Sequence of protein 2:
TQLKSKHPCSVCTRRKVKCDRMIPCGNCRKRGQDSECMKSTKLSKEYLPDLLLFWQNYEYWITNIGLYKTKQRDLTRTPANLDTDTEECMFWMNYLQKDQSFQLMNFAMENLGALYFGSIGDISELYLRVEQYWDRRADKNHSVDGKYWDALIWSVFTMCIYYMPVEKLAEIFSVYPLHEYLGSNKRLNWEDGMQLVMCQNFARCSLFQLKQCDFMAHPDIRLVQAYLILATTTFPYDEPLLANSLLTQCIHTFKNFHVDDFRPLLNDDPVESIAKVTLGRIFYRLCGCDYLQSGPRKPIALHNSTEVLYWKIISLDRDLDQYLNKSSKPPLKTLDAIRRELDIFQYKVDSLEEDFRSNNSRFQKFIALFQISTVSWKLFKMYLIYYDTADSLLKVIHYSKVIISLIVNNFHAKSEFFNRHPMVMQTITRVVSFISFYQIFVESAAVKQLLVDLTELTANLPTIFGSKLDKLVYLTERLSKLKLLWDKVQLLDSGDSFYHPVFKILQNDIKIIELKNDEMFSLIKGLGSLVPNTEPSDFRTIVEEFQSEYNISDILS

This data describes a binding interaction between two proteins.

Interface contacts:
Residue S729 in protein 1 is in contact with residue Q542 in protein 2 (closest heavy-atom distance 2.9 Å).
Residue D695 in protein 1 contacts residue E586 in protein 2 (closest heavy-atom distance 3.9 Å).
Residue F719 in protein 1 interacts with residue Y534 in protein 2 (closest heavy-atom distance 3.8 Å).
Residue N691 in protein 1 contacts residue S588 in protein 2 (closest heavy-atom distance 4.6 Å).
Residue S724 in protein 1 interacts with residue E586 in protein 2 (closest heavy-atom distance 3.6 Å).
Residue D695 in protein 1 interacts with residue P587 in protein 2 (closest heavy-atom distance 2.9 Å).
Residue Y593 in protein 1 contacts residue T585 in protein 2 (closest heavy-atom distance 3.7 Å).
Residue V730 in protein 1 contacts residue Q542 in protein 2 (closest heavy-atom distance 3.4 Å).
Residue S726 in protein 1 contacts residue Y534 in protein 2 (closest heavy-atom distance 4.5 Å).
Residue N706 in protein 1 contacts residue D528 in protein 2 (closest heavy-atom distance 3.7 Å).
Residue L725 in protein 1 interacts with residue Y534 in protein 2 (closest heavy-atom distance 3.3 Å).
Residue F719 in protein 1 is in contact with residue S529 in protein 2 (closest heavy-atom distance 3.5 Å).
Residue K727 in protein 1 contacts residue K539 in protein 2 (closest heavy-atom distance 3.6 Å).
Residue V730 in protein 1 contacts residue F533 in protein 2 (closest heavy-atom distance 4.3 Å).
Residue R712 in protein 1 interacts with residue S529 in protein 2 (closest heavy-atom distance 3.9 Å).
Residue S724 in protein 1 interacts with residue N584 in protein 2 (closest heavy-atom distance 3.2 Å).
Residue Y728 in protein 1 interacts with residue P536 in protein 2 (closest heavy-atom distance 4.1 Å).
Residue Y728 in protein 1 contacts residue K539 in protein 2 (closest heavy-atom distance 3.8 Å).
Residue S724 in protein 1 is in contact with residue T585 in protein 2 (closest heavy-atom distance 3.2 Å).
Residue V730 in protein 1 is in contact with residue D60 in protein 2 (closest heavy-atom distance 4.5 Å).
Residue S705 in protein 1 is in contact with residue S529 in protein 2 (closest heavy-atom distance 3.9 Å).
Residue S724 in protein 1 contacts residue P587 in protein 2 (closest heavy-atom distance 4.8 Å).
Residue H694 in protein 1 interacts with residue N584 in protein 2 (closest heavy-atom distance 4.0 Å).
Residue Y728 in protein 1 interacts with residue R591 in protein 2 (closest heavy-atom distance 4.0 Å).
Residue R712 in protein 1 is in contact with residue D528 in protein 2 (closest heavy-atom distance 3.8 Å).
Residue M702 in protein 1 is in contact with residue P587 in protein 2 (closest heavy-atom distance 5.0 Å).
Residue Y728 in protein 1 contacts residue P587 in protein 2 (closest heavy-atom distance 4.8 Å).
Residue S729 in protein 1 interacts with residue F538 in protein 2 (closest heavy-atom distance 4.9 Å).
Residue H694 in protein 1 interacts with residue E586 in protein 2 (closest heavy-atom distance 3.8 Å).
Residue S729 in protein 1 is in contact with residue S532 in protein 2 (closest heavy-atom distance 4.7 Å).
Residue H694 in protein 1 contacts residue T585 in protein 2 (closest heavy-atom distance 3.3 Å).
Residue D695 in protein 1 contacts residue S588 in protein 2 (closest heavy-atom distance 3.6 Å).
Residue V690 in protein 1 contacts residue S588 in protein 2 (closest heavy-atom distance 4.0 Å).
Residue Y728 in protein 1 interacts with residue F533 in protein 2 (closest heavy-atom distance 4.1 Å).
Residue L725 in protein 1 interacts with residue P587 in protein 2 (closest heavy-atom distance 3.6 Å).
Residue V730 in protein 1 interacts with residue L61 in protein 2 (closest heavy-atom distance 4.1 Å).
Residue S705 in protein 1 interacts with residue D528 in protein 2 (closest heavy-atom distance 3.9 Å).
Residue Y728 in protein 1 interacts with residue V594 in protein 2 (closest heavy-atom distance 4.5 Å).
Residue Q731 in protein 1 is in contact with residue Q542 in protein 2 (closest heavy-atom distance 2.8 Å).
Residue S729 in protein 1 contacts residue Y534 in protein 2 (closest heavy-atom distance 3.6 Å).
Residue A716 in protein 1 is in contact with residue S529 in protein 2 (closest heavy-atom distance 4.9 Å).
Residue K596 in protein 1 is in contact with residue N584 in protein 2 (closest heavy-atom distance 5.0 Å).
Residue Y728 in protein 1 interacts with residue H535 in protein 2 (closest heavy-atom distance 3.7 Å).
Residue N706 in protein 1 interacts with residue L527 in protein 2 (closest heavy-atom distance 4.0 Å).
Residue H694 in protein 1 contacts residue P587 in protein 2 (closest heavy-atom distance 4.2 Å).
Residue Y728 in protein 1 interacts with residue F538 in protein 2 (closest heavy-atom distance 3.2 Å).
Residue L725 in protein 1 interacts with residue T585 in protein 2 (closest heavy-atom distance 4.8 Å).
Residue M702 in protein 1 interacts with residue L527 in protein 2 (closest heavy-atom distance 4.1 Å).
Residue R712 in protein 1 contacts residue G530 in protein 2 (closest heavy-atom distance 4.7 Å).
Residue Y728 in protein 1 is in contact with residue Y534 in protein 2 (closest heavy-atom distance 4.0 Å).
Residue V730 in protein 1 interacts with residue F64 in protein 2 (closest heavy-atom distance 4.5 Å).
Residue V698 in protein 1 interacts with residue P587 in protein 2 (closest heavy-atom distance 3.5 Å).
Residue S729 in protein 1 is in contact with residue F533 in protein 2 (closest heavy-atom distance 3.6 Å).
Residue K727 in protein 1 contacts residue Q542 in protein 2 (closest heavy-atom distance 3.5 Å).
Residue L722 in protein 1 contacts residue T585 in protein 2 (closest heavy-atom distance 4.7 Å).
Residue T720 in protein 1 is in contact with residue D531 in protein 2 (closest heavy-atom distance 4.7 Å).
Residue Y728 in protein 1 is in contact with residue F590 in protein 2 (closest heavy-atom distance 3.4 Å).
Residue V730 in protein 1 interacts with residue F538 in protein 2 (closest heavy-atom distance 3.6 Å).
Residue G689 in protein 1 interacts with residue S588 in protein 2 (closest heavy-atom distance 2.4 Å).
Residue G689 in protein 1 interacts with residue D589 in protein 2 (closest heavy-atom distance 3.5 Å).

Sequence of protein 1:
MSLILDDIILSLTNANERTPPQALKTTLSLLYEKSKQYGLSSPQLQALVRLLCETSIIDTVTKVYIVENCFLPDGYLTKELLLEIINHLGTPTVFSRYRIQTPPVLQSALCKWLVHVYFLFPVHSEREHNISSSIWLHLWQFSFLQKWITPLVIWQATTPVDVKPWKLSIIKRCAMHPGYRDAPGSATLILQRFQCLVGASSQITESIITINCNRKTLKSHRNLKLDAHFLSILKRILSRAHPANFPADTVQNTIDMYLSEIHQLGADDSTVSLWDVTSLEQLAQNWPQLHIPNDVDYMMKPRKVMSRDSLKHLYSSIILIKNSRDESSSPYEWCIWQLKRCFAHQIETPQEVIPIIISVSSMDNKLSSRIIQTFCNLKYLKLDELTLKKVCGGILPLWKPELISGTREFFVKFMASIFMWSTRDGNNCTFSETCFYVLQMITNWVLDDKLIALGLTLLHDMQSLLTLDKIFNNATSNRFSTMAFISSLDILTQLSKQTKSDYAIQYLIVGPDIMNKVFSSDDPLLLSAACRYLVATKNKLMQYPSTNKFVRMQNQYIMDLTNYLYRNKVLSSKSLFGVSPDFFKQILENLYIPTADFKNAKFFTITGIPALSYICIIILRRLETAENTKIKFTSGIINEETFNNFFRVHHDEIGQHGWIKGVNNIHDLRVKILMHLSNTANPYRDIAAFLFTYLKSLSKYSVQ